Contacts between the two chains:
Residue L30 in the first protein is in contact with residue I21 in the second protein (closest heavy-atom distance 4.0 Å).
Residue E58 in the first protein contacts residue Q42 in the second protein (closest heavy-atom distance 3.1 Å).
Residue K76 in the first protein contacts residue R63 in the second protein (closest heavy-atom distance 3.6 Å).
Residue L30 in the first protein interacts with residue V18 in the second protein (closest heavy-atom distance 3.9 Å).
Residue K37 in the first protein contacts residue M28 in the second protein (closest heavy-atom distance 3.8 Å).
Residue V57 in the first protein interacts with residue I46 in the second protein (closest heavy-atom distance 3.8 Å).
Residue L44 in the first protein is in contact with residue D31 in the second protein (closest heavy-atom distance 3.9 Å).
Residue E72 in the first protein contacts residue R63 in the second protein (closest heavy-atom distance 3.7 Å).
Residue M29 in the first protein is in contact with residue L15 in the second protein (closest heavy-atom distance 3.9 Å).
Residue L75 in the first protein interacts with residue A60 in the second protein (closest heavy-atom distance 3.9 Å).
Residue G51 in the first protein contacts residue Q39 in the second protein (closest heavy-atom distance 3.5 Å).
Residue I41 in the first protein contacts residue M28 in the second protein (closest heavy-atom distance 3.7 Å).
Residue R27 in the first protein interacts with residue N14 in the second protein (closest heavy-atom distance 3.6 Å).
Residue L30 in the first protein contacts residue Q17 in the second protein (closest heavy-atom distance 3.6 Å).
Residue S22 in the first protein interacts with residue M11 in the second protein (closest heavy-atom distance 3.8 Å).
Residue K80 in the first protein interacts with residue R63 in the second protein (closest heavy-atom distance 2.9 Å).
Residue E34 in the first protein contacts residue I21 in the second protein (closest heavy-atom distance 3.8 Å).
Residue M68 in the first protein contacts residue A60 in the second protein (closest heavy-atom distance 3.5 Å).
Residue E72 in the first protein interacts with residue R56 in the second protein (closest heavy-atom distance 2.7 Å).
Residue N62 in the first protein is in contact with residue K49 in the second protein (closest heavy-atom distance 2.7 Å).
Residue L54 in the first protein is in contact with residue I46 in the second protein (closest heavy-atom distance 3.6 Å).
Residue L54 in the first protein contacts residue Q39 in the second protein (closest heavy-atom distance 3.9 Å).
Residue M61 in the first protein contacts residue A50 in the second protein (closest heavy-atom distance 3.6 Å).
Residue L30 in the first protein is in contact with residue N14 in the second protein (closest heavy-atom distance 3.9 Å).
Residue A19 in the first protein interacts with residue M11 in the second protein (closest heavy-atom distance 3.5 Å).
Residue D55 in the first protein interacts with residue Q42 in the second protein (closest heavy-atom distance 2.9 Å).
Residue K37 in the first protein is in contact with residue N24 in the second protein (closest heavy-atom distance 3.9 Å).
Residue M61 in the first protein contacts residue N53 in the second protein (closest heavy-atom distance 2.9 Å).
Residue L54 in the first protein contacts residue Q42 in the second protein (closest heavy-atom distance 3.6 Å).
Residue L23 in the first protein contacts residue M11 in the second protein (closest heavy-atom distance 3.7 Å).
Residue K69 in the first protein is in contact with residue R56 in the second protein (closest heavy-atom distance 3.1 Å).
Residue L75 in the first protein is in contact with residue R63 in the second protein (closest heavy-atom distance 3.9 Å).
Residue L23 in the first protein is in contact with residue R7 in the second protein (closest heavy-atom distance 4.0 Å).
Residue M68 in the first protein interacts with residue I57 in the second protein (closest heavy-atom distance 3.9 Å).
Residue N65 in the first protein interacts with residue N53 in the second protein (closest heavy-atom distance 3.6 Å).
Residue E58 in the first protein interacts with residue I46 in the second protein (closest heavy-atom distance 3.9 Å).
Residue E58 in the first protein interacts with residue R45 in the second protein (closest heavy-atom distance 3.0 Å).
Residue L47 in the first protein is in contact with residue Q39 in the second protein (closest heavy-atom distance 3.0 Å).
Residue L47 in the first protein is in contact with residue E35 in the second protein (closest heavy-atom distance 4.0 Å).
Residue K37 in the first protein interacts with residue L25 in the second protein (closest heavy-atom distance 3.6 Å).
Residue G40 in the first protein contacts residue M28 in the second protein (closest heavy-atom distance 3.6 Å).
Residue M68 in the first protein is in contact with residue R56 in the second protein (closest heavy-atom distance 3.8 Å).
Residue L23 in the first protein is in contact with residue E10 in the second protein (closest heavy-atom distance 3.6 Å).
Residue M61 in the first protein is in contact with residue K49 in the second protein (closest heavy-atom distance 3.9 Å).
Residue M61 in the first protein contacts residue I46 in the second protein (closest heavy-atom distance 4.0 Å).
Residue G40 in the first protein contacts residue M32 in the second protein (closest heavy-atom distance 3.7 Å).
Residue T26 in the first protein is in contact with residue N14 in the second protein (closest heavy-atom distance 3.2 Å).
Residue M29 in the first protein contacts residue V18 in the second protein (closest heavy-atom distance 4.0 Å).
Residue N65 in the first protein contacts residue R56 in the second protein (closest heavy-atom distance 2.9 Å).
Residue T26 in the first protein contacts residue M11 in the second protein (closest heavy-atom distance 3.8 Å).
Residue T43 in the first protein interacts with residue M32 in the second protein (closest heavy-atom distance 3.9 Å).
Residue L54 in the first protein contacts residue I43 in the second protein (closest heavy-atom distance 4.1 Å).
Residue S36 in the first protein contacts residue L25 in the second protein (closest heavy-atom distance 3.8 Å).
Residue R27 in the first protein interacts with residue E10 in the second protein (closest heavy-atom distance 2.9 Å).
Residue L44 in the first protein contacts residue M32 in the second protein (closest heavy-atom distance 3.7 Å).
Residue E58 in the first protein interacts with residue K49 in the second protein (closest heavy-atom distance 3.0 Å).
Residue T26 in the first protein interacts with residue L15 in the second protein (closest heavy-atom distance 4.0 Å).
Residue I64 in the first protein contacts residue N53 in the second protein (closest heavy-atom distance 3.7 Å).
Residue V33 in the first protein contacts residue I21 in the second protein (closest heavy-atom distance 3.6 Å).
Residue L44 in the first protein is in contact with residue M28 in the second protein (closest heavy-atom distance 3.8 Å).

Sequence of the second protein:
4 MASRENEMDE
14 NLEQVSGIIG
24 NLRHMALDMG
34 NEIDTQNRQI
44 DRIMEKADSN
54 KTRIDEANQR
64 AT

Sequence of the first protein:
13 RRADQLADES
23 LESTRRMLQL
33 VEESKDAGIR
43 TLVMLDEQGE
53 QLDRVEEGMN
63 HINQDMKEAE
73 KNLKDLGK

The following describes two proteins that form a bound complex.